Sequence of the first protein:
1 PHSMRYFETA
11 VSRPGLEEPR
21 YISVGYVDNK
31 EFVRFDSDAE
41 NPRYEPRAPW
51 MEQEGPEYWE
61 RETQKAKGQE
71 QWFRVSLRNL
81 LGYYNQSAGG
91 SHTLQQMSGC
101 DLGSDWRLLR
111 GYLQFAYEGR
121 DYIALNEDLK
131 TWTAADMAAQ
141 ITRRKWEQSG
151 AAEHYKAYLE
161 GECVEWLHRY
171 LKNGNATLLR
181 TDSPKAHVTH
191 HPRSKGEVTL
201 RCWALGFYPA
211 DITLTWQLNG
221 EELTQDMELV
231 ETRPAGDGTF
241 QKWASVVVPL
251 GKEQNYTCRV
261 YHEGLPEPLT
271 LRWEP

These two protein chains interact to form a complex.

Sequence of the second protein:
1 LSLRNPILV

Residue-level contacts at the interface:
Residue Y155 in the first protein contacts residue L3 in the second protein (closest heavy-atom distance 3.9 Å).
Residue W166 in the first protein interacts with residue L1 in the second protein (closest heavy-atom distance 3.5 Å).
Residue K65 in the first protein contacts residue L3 in the second protein (closest heavy-atom distance 4.4 Å).
Residue V75 in the first protein interacts with residue L8 in the second protein (closest heavy-atom distance 3.7 Å).
Residue W146 in the first protein contacts residue V9 in the second protein (closest heavy-atom distance 4.0 Å).
Residue A151 in the first protein interacts with residue I7 in the second protein (closest heavy-atom distance 4.0 Å).
Residue Y58 in the first protein is in contact with residue L1 in the second protein (closest heavy-atom distance 3.6 Å).
Residue S98 in the first protein contacts residue L3 in the second protein (closest heavy-atom distance 3.4 Å).
Residue N79 in the first protein contacts residue V9 in the second protein (closest heavy-atom distance 3.2 Å).
Residue W72 in the first protein interacts with residue I7 in the second protein (closest heavy-atom distance 3.0 Å).
Residue S149 in the first protein contacts residue I7 in the second protein (closest heavy-atom distance 3.3 Å).
Residue Q69 in the first protein is in contact with residue L3 in the second protein (closest heavy-atom distance 3.3 Å).
Residue E162 in the first protein interacts with residue L1 in the second protein (closest heavy-atom distance 3.9 Å).
Residue L113 in the first protein interacts with residue L3 in the second protein (closest heavy-atom distance 4.3 Å).
Residue Q96 in the first protein interacts with residue N5 in the second protein (closest heavy-atom distance 3.2 Å).
Residue F115 in the first protein is in contact with residue N5 in the second protein (closest heavy-atom distance 3.8 Å).
Residue Y170 in the first protein is in contact with residue L1 in the second protein (closest heavy-atom distance 2.9 Å).
Residue Y155 in the first protein interacts with residue I7 in the second protein (closest heavy-atom distance 4.9 Å).
Residue Y83 in the first protein contacts residue V9 in the second protein (closest heavy-atom distance 3.0 Å).
Residue F73 in the first protein interacts with residue N5 in the second protein (closest heavy-atom distance 4.2 Å).
Residue W146 in the first protein interacts with residue L8 in the second protein (closest heavy-atom distance 2.9 Å).
Residue Y6 in the first protein contacts residue S2 in the second protein (closest heavy-atom distance 3.8 Å).
Residue W146 in the first protein interacts with residue I7 in the second protein (closest heavy-atom distance 3.2 Å).
Residue K65 in the first protein contacts residue R4 in the second protein (closest heavy-atom distance 3.4 Å).
Residue T142 in the first protein interacts with residue L8 in the second protein (closest heavy-atom distance 4.7 Å).
Residue K145 in the first protein is in contact with residue V9 in the second protein (closest heavy-atom distance 4.0 Å).
Residue M4 in the first protein interacts with residue L1 in the second protein (closest heavy-atom distance 3.6 Å).
Residue W72 in the first protein contacts residue V9 in the second protein (closest heavy-atom distance 3.7 Å).
Residue E8 in the first protein is in contact with residue L3 in the second protein (closest heavy-atom distance 4.6 Å).
Residue E62 in the first protein is in contact with residue S2 in the second protein (closest heavy-atom distance 2.9 Å).
Residue Y158 in the first protein interacts with residue L1 in the second protein (closest heavy-atom distance 2.5 Å).
Residue L80 in the first protein is in contact with residue V9 in the second protein (closest heavy-atom distance 3.8 Å).
Residue Q71 in the first protein is in contact with residue L8 in the second protein (closest heavy-atom distance 4.8 Å).
Residue W72 in the first protein contacts residue L8 in the second protein (closest heavy-atom distance 3.4 Å).
Residue Q69 in the first protein interacts with residue R4 in the second protein (closest heavy-atom distance 3.4 Å).
Residue E62 in the first protein contacts residue L1 in the second protein (closest heavy-atom distance 3.3 Å).
Residue K145 in the first protein contacts residue L8 in the second protein (closest heavy-atom distance 3.3 Å).
Residue S76 in the first protein is in contact with residue V9 in the second protein (closest heavy-atom distance 3.5 Å).
Residue T142 in the first protein is in contact with residue V9 in the second protein (closest heavy-atom distance 2.6 Å).
Residue H154 in the first protein contacts residue P6 in the second protein (closest heavy-atom distance 3.9 Å).
Residue N79 in the first protein is in contact with residue L8 in the second protein (closest heavy-atom distance 4.4 Å).
Residue K145 in the first protein contacts residue I7 in the second protein (closest heavy-atom distance 3.8 Å).
Residue Y155 in the first protein contacts residue P6 in the second protein (closest heavy-atom distance 3.3 Å).
Residue Q96 in the first protein interacts with residue L3 in the second protein (closest heavy-atom distance 3.8 Å).
Residue S76 in the first protein contacts residue L8 in the second protein (closest heavy-atom distance 3.5 Å).
Residue Y155 in the first protein is in contact with residue N5 in the second protein (closest heavy-atom distance 2.5 Å).
Residue K65 in the first protein interacts with residue S2 in the second protein (closest heavy-atom distance 2.6 Å).
Residue Y158 in the first protein interacts with residue S2 in the second protein (closest heavy-atom distance 3.5 Å).
Residue Y158 in the first protein is in contact with residue L3 in the second protein (closest heavy-atom distance 3.6 Å).
Residue K65 in the first protein contacts residue L1 in the second protein (closest heavy-atom distance 3.5 Å).
Residue H154 in the first protein contacts residue L3 in the second protein (closest heavy-atom distance 4.5 Å).
Residue Y6 in the first protein interacts with residue L1 in the second protein (closest heavy-atom distance 3.2 Å).
Residue R61 in the first protein interacts with residue R4 in the second protein (closest heavy-atom distance 4.8 Å).
Residue Y44 in the first protein is in contact with residue S2 in the second protein (closest heavy-atom distance 3.1 Å).
Residue R61 in the first protein interacts with residue L1 in the second protein (closest heavy-atom distance 3.6 Å).
Residue H154 in the first protein contacts residue R4 in the second protein (closest heavy-atom distance 3.4 Å).
Residue Q69 in the first protein contacts residue N5 in the second protein (closest heavy-atom distance 3.0 Å).
Residue A151 in the first protein is in contact with residue P6 in the second protein (closest heavy-atom distance 4.3 Å).
Residue W72 in the first protein is in contact with residue N5 in the second protein (closest heavy-atom distance 3.2 Å).
Residue Y122 in the first protein contacts residue V9 in the second protein (closest heavy-atom distance 3.6 Å).